Sequence of protein 1:
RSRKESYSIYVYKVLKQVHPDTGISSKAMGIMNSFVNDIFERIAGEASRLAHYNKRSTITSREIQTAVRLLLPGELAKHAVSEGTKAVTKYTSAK

Contacts between the two chains:
Residue G219 in protein 2 contacts residue S127 in protein 1 (closest heavy-atom distance 3.0 Å).
Residue K280 in protein 2 is in contact with residue K129 in protein 1 (closest heavy-atom distance 2.9 Å).
Residue N220 in protein 2 contacts residue S127 in protein 1 (closest heavy-atom distance 4.6 Å).
Residue D349 in protein 2 interacts with residue K129 in protein 1 (closest heavy-atom distance 4.5 Å).
Residue N220 in protein 2 contacts residue T123 in protein 1 (closest heavy-atom distance 2.3 Å).
Residue G219 in protein 2 contacts residue T126 in protein 1 (closest heavy-atom distance 4.6 Å).
Residue G221 in protein 2 is in contact with residue T123 in protein 1 (closest heavy-atom distance 4.4 Å).
Residue G219 in protein 2 is in contact with residue T123 in protein 1 (closest heavy-atom distance 3.7 Å).

Sequence of protein 2:
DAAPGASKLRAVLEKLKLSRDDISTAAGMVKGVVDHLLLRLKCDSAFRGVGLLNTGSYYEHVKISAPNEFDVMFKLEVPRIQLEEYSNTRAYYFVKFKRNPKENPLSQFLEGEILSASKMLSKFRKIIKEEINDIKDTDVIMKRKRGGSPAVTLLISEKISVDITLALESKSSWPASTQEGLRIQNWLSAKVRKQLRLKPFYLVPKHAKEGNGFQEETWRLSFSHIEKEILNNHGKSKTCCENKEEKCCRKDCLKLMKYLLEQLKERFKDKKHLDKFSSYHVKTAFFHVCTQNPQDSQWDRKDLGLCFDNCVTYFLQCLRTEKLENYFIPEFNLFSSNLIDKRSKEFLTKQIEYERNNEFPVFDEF

This data describes a binding interaction between two proteins.